Sequence of chain A:
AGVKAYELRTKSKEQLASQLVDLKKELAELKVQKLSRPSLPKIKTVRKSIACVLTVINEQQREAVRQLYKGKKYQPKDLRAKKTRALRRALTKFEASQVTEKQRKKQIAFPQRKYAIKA

This data describes a binding interaction between two proteins.

Interface contacts:
Residue R584 in chain B contacts residue L36 in chain A (closest heavy-atom distance 4.4 Å).
Residue L583 in chain B interacts with residue S37 in chain A (closest heavy-atom distance 4.4 Å).
Residue R584 in chain B is in contact with residue S37 in chain A (closest heavy-atom distance 4.0 Å).

Sequence of chain B:
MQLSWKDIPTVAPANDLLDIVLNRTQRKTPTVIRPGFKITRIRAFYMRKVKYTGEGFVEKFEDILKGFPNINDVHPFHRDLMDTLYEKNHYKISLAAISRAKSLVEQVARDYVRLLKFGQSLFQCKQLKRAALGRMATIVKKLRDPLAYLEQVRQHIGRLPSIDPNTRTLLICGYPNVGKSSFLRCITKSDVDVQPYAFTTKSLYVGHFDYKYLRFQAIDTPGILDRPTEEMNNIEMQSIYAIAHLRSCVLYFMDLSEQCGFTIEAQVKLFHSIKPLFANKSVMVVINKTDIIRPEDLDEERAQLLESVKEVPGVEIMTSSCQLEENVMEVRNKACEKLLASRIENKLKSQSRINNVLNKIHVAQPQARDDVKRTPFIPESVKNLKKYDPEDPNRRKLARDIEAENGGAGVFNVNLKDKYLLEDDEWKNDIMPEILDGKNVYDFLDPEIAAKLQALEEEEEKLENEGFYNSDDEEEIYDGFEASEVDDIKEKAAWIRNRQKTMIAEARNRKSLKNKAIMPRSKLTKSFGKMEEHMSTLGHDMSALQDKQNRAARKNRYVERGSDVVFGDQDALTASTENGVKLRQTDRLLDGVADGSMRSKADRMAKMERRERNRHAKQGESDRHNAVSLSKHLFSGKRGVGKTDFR